The following describes two proteins that form a bound complex.

Sequence of chain B:
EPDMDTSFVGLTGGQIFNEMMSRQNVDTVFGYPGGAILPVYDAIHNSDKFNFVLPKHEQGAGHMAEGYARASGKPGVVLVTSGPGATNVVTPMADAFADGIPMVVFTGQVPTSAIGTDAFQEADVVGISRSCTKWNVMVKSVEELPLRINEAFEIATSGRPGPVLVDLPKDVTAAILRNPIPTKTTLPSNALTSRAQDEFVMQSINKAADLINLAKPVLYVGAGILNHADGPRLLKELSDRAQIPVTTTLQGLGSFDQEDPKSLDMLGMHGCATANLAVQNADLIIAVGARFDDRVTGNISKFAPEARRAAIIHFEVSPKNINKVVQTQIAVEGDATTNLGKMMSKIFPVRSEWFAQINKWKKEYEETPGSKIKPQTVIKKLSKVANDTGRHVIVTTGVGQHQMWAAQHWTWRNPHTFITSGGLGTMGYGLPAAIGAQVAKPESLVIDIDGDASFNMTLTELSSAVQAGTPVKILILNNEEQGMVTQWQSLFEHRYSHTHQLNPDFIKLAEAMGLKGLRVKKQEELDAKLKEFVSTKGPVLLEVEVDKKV

Residue-level contacts at the interface:
Residue P546 in chain B contacts residue A554 in chain A (closest heavy-atom distance 3.4 Å).
Residue A554 in chain B interacts with residue D547 in chain A (closest heavy-atom distance 2.9 Å).
Residue Q145 in chain B interacts with residue L465 in chain A (closest heavy-atom distance 2.9 Å).
Residue Q508 in chain B interacts with residue Q543 in chain A (closest heavy-atom distance 2.5 Å).
Residue H540 in chain B contacts residue H69 in chain A (closest heavy-atom distance 3.3 Å).
Residue A554 in chain B contacts residue P546 in chain A (closest heavy-atom distance 3.5 Å).
Residue V526 in chain B is in contact with residue L62 in chain A (closest heavy-atom distance 3.5 Å).
Residue K80 in chain B interacts with residue Q543 in chain A (closest heavy-atom distance 3.1 Å).
Residue N112 in chain B contacts residue T115 in chain A (closest heavy-atom distance 2.5 Å).
Residue I152 in chain B contacts residue S155 in chain A (closest heavy-atom distance 3.4 Å).
Residue T541 in chain B interacts with residue Y65 in chain A (closest heavy-atom distance 2.6 Å).
Residue V526 in chain B contacts residue D66 in chain A (closest heavy-atom distance 3.5 Å).
Residue L78 in chain B is in contact with residue T541 in chain A (closest heavy-atom distance 3.3 Å).
Residue Q543 in chain B contacts residue Q508 in chain A (closest heavy-atom distance 3.5 Å).
Residue M498 in chain B contacts residue H81 in chain A (closest heavy-atom distance 3.3 Å).
Residue H69 in chain B is in contact with residue S539 in chain A (closest heavy-atom distance 3.5 Å).
Residue N497 in chain B interacts with residue T501 in chain A (closest heavy-atom distance 2.8 Å).
Residue G464 in chain B contacts residue F144 in chain A (closest heavy-atom distance 3.2 Å).
Residue T111 in chain B is in contact with residue T115 in chain A (closest heavy-atom distance 2.5 Å).
Residue T501 in chain B interacts with residue L500 in chain A (closest heavy-atom distance 3.4 Å).
Residue L551 in chain B is in contact with residue L551 in chain A (closest heavy-atom distance 3.4 Å).
Residue D142 in chain B contacts residue K358 in chain A (closest heavy-atom distance 3.3 Å).
Residue H81 in chain B is in contact with residue M498 in chain A (closest heavy-atom distance 3.4 Å).
Residue Q145 in chain B contacts residue G466 in chain A (closest heavy-atom distance 3.3 Å).
Residue Q528 in chain B interacts with residue N70 in chain A (closest heavy-atom distance 3.4 Å).
Residue L544 in chain B interacts with residue K80 in chain A (closest heavy-atom distance 2.9 Å).
Residue K80 in chain B is in contact with residue M498 in chain A (closest heavy-atom distance 3.4 Å).
Residue T115 in chain B contacts residue N112 in chain A (closest heavy-atom distance 2.4 Å).
Residue H540 in chain B interacts with residue D66 in chain A (closest heavy-atom distance 2.9 Å).
Residue M498 in chain B is in contact with residue K80 in chain A (closest heavy-atom distance 3.2 Å).
Residue G466 in chain B interacts with residue Q145 in chain A (closest heavy-atom distance 3.3 Å).
Residue Y56 in chain B interacts with residue M468 in chain A (closest heavy-atom distance 3.5 Å).
Residue Q145 in chain B contacts residue G464 in chain A (closest heavy-atom distance 3.5 Å).
Residue G464 in chain B interacts with residue Q145 in chain A (closest heavy-atom distance 3.5 Å).
Residue Q83 in chain B interacts with residue H81 in chain A (closest heavy-atom distance 2.9 Å).
Residue L500 in chain B contacts residue T501 in chain A (closest heavy-atom distance 3.3 Å).
Residue F144 in chain B interacts with residue G464 in chain A (closest heavy-atom distance 3.2 Å).
Residue N112 in chain B interacts with residue M498 in chain A (closest heavy-atom distance 3.5 Å).
Residue K80 in chain B contacts residue L544 in chain A (closest heavy-atom distance 2.8 Å).
Residue Q508 in chain B contacts residue L544 in chain A (closest heavy-atom distance 3.0 Å).
Residue D547 in chain B interacts with residue A554 in chain A (closest heavy-atom distance 2.9 Å).
Residue H542 in chain B interacts with residue Q508 in chain A (closest heavy-atom distance 3.3 Å).
Residue S155 in chain B interacts with residue I152 in chain A (closest heavy-atom distance 3.3 Å).
Residue Q508 in chain B interacts with residue H542 in chain A (closest heavy-atom distance 3.5 Å).
Residue T541 in chain B is in contact with residue H69 in chain A (closest heavy-atom distance 3.2 Å).
Residue M468 in chain B interacts with residue Y56 in chain A (closest heavy-atom distance 3.4 Å).
Residue D66 in chain B contacts residue S539 in chain A (closest heavy-atom distance 3.0 Å).
Residue L465 in chain B contacts residue P108 in chain A (closest heavy-atom distance 3.4 Å).
Residue T115 in chain B contacts residue T111 in chain A (closest heavy-atom distance 2.6 Å).
Residue P108 in chain B contacts residue L465 in chain A (closest heavy-atom distance 3.5 Å).
Residue V526 in chain B interacts with residue P57 in chain A (closest heavy-atom distance 3.4 Å).
Residue L465 in chain B interacts with residue Q145 in chain A (closest heavy-atom distance 2.9 Å).
Residue G463 in chain B is in contact with residue F144 in chain A (closest heavy-atom distance 3.3 Å).
Residue Y65 in chain B interacts with residue T541 in chain A (closest heavy-atom distance 2.6 Å).
Residue T501 in chain B contacts residue N497 in chain A (closest heavy-atom distance 2.8 Å).
Residue L544 in chain B interacts with residue Q508 in chain A (closest heavy-atom distance 2.7 Å).
Residue H81 in chain B is in contact with residue Q83 in chain A (closest heavy-atom distance 2.9 Å).
Residue F144 in chain B interacts with residue G463 in chain A (closest heavy-atom distance 3.3 Å).
Residue H540 in chain B interacts with residue Y65 in chain A (closest heavy-atom distance 3.5 Å).
Residue M498 in chain B contacts residue N112 in chain A (closest heavy-atom distance 3.4 Å).

Sequence of chain A:
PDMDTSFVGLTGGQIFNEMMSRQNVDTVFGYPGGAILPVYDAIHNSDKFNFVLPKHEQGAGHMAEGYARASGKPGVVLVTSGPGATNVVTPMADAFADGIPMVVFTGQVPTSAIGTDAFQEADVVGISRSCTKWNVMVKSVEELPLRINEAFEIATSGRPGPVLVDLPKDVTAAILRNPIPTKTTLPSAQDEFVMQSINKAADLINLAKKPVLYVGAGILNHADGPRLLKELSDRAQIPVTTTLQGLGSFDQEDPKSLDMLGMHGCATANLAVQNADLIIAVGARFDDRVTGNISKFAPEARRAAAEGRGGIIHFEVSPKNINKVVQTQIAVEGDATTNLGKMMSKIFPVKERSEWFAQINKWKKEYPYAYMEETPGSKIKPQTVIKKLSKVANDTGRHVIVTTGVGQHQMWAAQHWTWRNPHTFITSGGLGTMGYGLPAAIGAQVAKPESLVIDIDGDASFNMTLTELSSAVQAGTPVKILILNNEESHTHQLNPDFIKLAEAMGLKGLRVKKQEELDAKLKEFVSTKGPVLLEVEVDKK